Sequence of the first protein:
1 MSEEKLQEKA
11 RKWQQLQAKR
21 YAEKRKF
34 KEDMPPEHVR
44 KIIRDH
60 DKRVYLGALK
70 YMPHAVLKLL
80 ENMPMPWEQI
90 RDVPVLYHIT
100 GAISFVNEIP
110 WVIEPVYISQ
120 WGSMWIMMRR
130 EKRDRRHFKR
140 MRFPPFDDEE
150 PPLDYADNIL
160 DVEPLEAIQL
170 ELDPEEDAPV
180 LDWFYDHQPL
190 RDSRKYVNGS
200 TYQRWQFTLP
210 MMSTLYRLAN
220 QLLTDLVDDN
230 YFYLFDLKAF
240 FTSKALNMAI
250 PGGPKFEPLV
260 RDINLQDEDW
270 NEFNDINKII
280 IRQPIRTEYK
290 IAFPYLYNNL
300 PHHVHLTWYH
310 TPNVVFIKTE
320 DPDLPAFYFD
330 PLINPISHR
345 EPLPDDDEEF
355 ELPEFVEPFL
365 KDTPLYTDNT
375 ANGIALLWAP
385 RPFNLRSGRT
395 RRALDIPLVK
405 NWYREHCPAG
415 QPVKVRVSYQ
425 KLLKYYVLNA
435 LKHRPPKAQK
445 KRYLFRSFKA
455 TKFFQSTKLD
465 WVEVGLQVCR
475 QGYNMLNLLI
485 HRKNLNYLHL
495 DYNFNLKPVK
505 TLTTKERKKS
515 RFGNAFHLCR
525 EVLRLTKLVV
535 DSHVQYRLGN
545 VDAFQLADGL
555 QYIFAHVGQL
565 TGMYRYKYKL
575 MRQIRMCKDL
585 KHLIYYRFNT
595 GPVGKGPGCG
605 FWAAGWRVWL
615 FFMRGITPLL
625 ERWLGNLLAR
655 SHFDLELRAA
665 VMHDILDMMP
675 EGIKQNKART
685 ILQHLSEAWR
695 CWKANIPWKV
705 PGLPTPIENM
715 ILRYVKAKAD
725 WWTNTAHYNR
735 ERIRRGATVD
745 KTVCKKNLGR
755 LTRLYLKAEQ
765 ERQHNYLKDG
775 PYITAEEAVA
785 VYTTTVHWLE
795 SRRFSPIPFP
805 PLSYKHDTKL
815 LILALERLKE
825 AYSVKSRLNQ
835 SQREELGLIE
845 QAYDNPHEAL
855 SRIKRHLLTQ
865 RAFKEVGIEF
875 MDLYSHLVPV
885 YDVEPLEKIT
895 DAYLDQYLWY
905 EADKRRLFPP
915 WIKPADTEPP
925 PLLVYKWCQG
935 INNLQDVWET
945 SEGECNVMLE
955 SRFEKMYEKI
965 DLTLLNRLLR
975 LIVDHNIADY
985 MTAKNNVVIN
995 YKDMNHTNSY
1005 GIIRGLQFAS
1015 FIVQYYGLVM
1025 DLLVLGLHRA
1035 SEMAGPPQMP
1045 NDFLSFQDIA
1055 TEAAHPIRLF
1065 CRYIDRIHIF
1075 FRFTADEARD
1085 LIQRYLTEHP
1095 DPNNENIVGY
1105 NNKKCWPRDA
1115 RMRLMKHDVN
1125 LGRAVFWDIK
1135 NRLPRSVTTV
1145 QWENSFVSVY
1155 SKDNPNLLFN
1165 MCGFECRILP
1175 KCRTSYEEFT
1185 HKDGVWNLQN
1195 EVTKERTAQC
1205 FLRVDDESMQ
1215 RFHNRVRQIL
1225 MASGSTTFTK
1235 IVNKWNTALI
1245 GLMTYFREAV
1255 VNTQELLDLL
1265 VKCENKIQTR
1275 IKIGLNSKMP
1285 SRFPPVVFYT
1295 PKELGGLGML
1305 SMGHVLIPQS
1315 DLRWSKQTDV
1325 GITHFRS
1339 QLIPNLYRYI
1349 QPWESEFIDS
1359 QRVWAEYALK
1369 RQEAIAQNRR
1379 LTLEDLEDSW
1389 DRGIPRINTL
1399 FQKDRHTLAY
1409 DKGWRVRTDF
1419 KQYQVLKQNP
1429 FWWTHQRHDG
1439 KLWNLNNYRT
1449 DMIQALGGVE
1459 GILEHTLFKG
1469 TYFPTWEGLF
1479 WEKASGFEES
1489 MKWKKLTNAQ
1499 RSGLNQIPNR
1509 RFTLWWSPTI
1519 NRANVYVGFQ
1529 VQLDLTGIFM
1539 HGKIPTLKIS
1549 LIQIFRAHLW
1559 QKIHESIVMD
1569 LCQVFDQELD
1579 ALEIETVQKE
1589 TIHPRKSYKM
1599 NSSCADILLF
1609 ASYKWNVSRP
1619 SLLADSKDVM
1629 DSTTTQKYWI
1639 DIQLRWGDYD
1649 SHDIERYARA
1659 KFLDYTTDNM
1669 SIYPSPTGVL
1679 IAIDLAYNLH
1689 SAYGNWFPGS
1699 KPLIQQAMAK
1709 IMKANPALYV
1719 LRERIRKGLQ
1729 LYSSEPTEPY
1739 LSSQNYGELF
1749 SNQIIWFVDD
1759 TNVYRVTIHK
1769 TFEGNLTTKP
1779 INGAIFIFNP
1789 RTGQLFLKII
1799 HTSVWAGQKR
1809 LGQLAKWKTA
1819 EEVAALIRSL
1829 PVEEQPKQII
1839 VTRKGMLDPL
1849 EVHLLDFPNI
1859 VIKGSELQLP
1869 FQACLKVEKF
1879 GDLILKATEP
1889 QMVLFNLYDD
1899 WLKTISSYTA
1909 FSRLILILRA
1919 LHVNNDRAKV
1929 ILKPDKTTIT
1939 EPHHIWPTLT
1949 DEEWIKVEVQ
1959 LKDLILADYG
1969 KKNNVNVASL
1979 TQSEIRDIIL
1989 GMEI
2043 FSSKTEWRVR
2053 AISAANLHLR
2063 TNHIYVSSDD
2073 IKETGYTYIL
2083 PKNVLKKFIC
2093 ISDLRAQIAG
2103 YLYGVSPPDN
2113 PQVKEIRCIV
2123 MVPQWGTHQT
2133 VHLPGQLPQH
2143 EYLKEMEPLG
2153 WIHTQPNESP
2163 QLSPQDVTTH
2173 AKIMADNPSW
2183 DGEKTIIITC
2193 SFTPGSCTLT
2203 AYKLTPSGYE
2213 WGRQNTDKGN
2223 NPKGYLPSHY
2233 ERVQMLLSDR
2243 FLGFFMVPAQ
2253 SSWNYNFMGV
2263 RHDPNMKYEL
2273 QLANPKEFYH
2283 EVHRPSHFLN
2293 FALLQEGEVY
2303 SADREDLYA

Residue-level contacts at the interface:
Residue D133 in the first protein is in contact with residue D354 in the second protein (closest heavy-atom distance 3.3 Å).
Residue M575 in the first protein is in contact with residue V273 in the second protein (closest heavy-atom distance 3.4 Å).
Residue R285 in the first protein is in contact with residue Y286 in the second protein (closest heavy-atom distance 3.3 Å).
Residue Q220 in the first protein contacts residue G306 in the second protein (closest heavy-atom distance 2.5 Å).
Residue T223 in the first protein interacts with residue L298 in the second protein (closest heavy-atom distance 3.4 Å).
Residue R579 in the first protein interacts with residue V273 in the second protein (closest heavy-atom distance 3.2 Å).
Residue D583 in the first protein interacts with residue W276 in the second protein (closest heavy-atom distance 2.9 Å).
Residue P250 in the first protein interacts with residue T282 in the second protein (closest heavy-atom distance 3.2 Å).
Residue R591 in the first protein is in contact with residue G306 in the second protein (closest heavy-atom distance 3.0 Å).
Residue T594 in the first protein interacts with residue D308 in the second protein (closest heavy-atom distance 3.0 Å).
Residue N2179 in the first protein contacts residue R195 in the second protein (closest heavy-atom distance 3.4 Å).
Residue T223 in the first protein contacts residue F303 in the second protein (closest heavy-atom distance 2.9 Å).
Residue W124 in the first protein is in contact with residue G306 in the second protein (closest heavy-atom distance 2.8 Å).
Residue R129 in the first protein is in contact with residue Q350 in the second protein (closest heavy-atom distance 3.1 Å).
Residue K582 in the first protein contacts residue E275 in the second protein (closest heavy-atom distance 2.7 Å).
Residue P250 in the first protein contacts residue D285 in the second protein (closest heavy-atom distance 3.3 Å).
Residue Y2211 in the first protein interacts with residue R195 in the second protein (closest heavy-atom distance 2.8 Å).
Residue K289 in the first protein interacts with residue R253 in the second protein (closest heavy-atom distance 3.2 Å).
Residue K582 in the first protein is in contact with residue F274 in the second protein (closest heavy-atom distance 3.4 Å).
Residue R134 in the first protein contacts residue E375 in the second protein (closest heavy-atom distance 2.8 Å).
Residue Q424 in the first protein contacts residue T282 in the second protein (closest heavy-atom distance 3.1 Å).
Residue D2183 in the first protein is in contact with residue E191 in the second protein (closest heavy-atom distance 3.3 Å).
Residue D329 in the first protein contacts residue R301 in the second protein (closest heavy-atom distance 2.8 Å).
Residue K138 in the first protein interacts with residue E375 in the second protein (closest heavy-atom distance 2.5 Å).
Residue R132 in the first protein is in contact with residue Q350 in the second protein (closest heavy-atom distance 3.4 Å).
Residue L264 in the first protein interacts with residue E252 in the second protein (closest heavy-atom distance 3.3 Å).
Residue P250 in the first protein interacts with residue S283 in the second protein (closest heavy-atom distance 2.8 Å).
Residue R420 in the first protein is in contact with residue D281 in the second protein (closest heavy-atom distance 3.1 Å).
Residue Q424 in the first protein contacts residue D281 in the second protein (closest heavy-atom distance 2.9 Å).
Residue Y327 in the first protein is in contact with residue E332 in the second protein (closest heavy-atom distance 3.1 Å).
Residue E130 in the first protein interacts with residue R368 in the second protein (closest heavy-atom distance 2.6 Å).
Residue L264 in the first protein contacts residue L255 in the second protein (closest heavy-atom distance 3.2 Å).
Residue R285 in the first protein interacts with residue D285 in the second protein (closest heavy-atom distance 2.8 Å).
Residue F137 in the first protein contacts residue E375 in the second protein (closest heavy-atom distance 3.2 Å).
Residue I249 in the first protein contacts residue T282 in the second protein (closest heavy-atom distance 3.3 Å).
Residue R129 in the first protein contacts residue D354 in the second protein (closest heavy-atom distance 2.5 Å).
Residue R591 in the first protein interacts with residue A305 in the second protein (closest heavy-atom distance 2.6 Å).
Residue N333 in the first protein contacts residue R327 in the second protein (closest heavy-atom distance 2.5 Å).
Residue I316 in the first protein is in contact with residue R301 in the second protein (closest heavy-atom distance 3.1 Å).
Residue L264 in the first protein contacts residue R253 in the second protein (closest heavy-atom distance 3.3 Å).
Residue D133 in the first protein interacts with residue R368 in the second protein (closest heavy-atom distance 2.5 Å).
Residue P330 in the first protein interacts with residue R327 in the second protein (closest heavy-atom distance 3.2 Å).
Residue K317 in the first protein contacts residue R301 in the second protein (closest heavy-atom distance 2.4 Å).
Residue D546 in the first protein is in contact with residue R371 in the second protein (closest heavy-atom distance 2.8 Å).
Residue K425 in the first protein contacts residue E280 in the second protein (closest heavy-atom distance 3.0 Å).
Residue L2206 in the first protein is in contact with residue F198 in the second protein (closest heavy-atom distance 3.4 Å).
Residue P2208 in the first protein interacts with residue G202 in the second protein (closest heavy-atom distance 3.3 Å).
Residue E287 in the first protein is in contact with residue Y290 in the second protein (closest heavy-atom distance 3.1 Å).
Residue P283 in the first protein is in contact with residue Y286 in the second protein (closest heavy-atom distance 3.3 Å).
Residue H136 in the first protein interacts with residue D376 in the second protein (closest heavy-atom distance 3.3 Å).
Residue Q220 in the first protein contacts residue A305 in the second protein (closest heavy-atom distance 3.4 Å).
Residue R1112 in the first protein is in contact with residue Y254 in the second protein (closest heavy-atom distance 2.9 Å).
Residue R128 in the first protein contacts residue D308 in the second protein (closest heavy-atom distance 2.6 Å).
Residue H136 in the first protein contacts residue E375 in the second protein (closest heavy-atom distance 2.9 Å).
Residue D224 in the first protein is in contact with residue F303 in the second protein (closest heavy-atom distance 3.1 Å).
Residue Q220 in the first protein is in contact with residue L309 in the second protein (closest heavy-atom distance 3.4 Å).
Residue V417 in the first protein interacts with residue D281 in the second protein (closest heavy-atom distance 3.4 Å).
Residue P2208 in the first protein interacts with residue F198 in the second protein (closest heavy-atom distance 3.4 Å).
Residue M2176 in the first protein contacts residue R195 in the second protein (closest heavy-atom distance 2.6 Å).
Residue W406 in the first protein contacts residue A305 in the second protein (closest heavy-atom distance 3.3 Å).

Sequence of the second protein:
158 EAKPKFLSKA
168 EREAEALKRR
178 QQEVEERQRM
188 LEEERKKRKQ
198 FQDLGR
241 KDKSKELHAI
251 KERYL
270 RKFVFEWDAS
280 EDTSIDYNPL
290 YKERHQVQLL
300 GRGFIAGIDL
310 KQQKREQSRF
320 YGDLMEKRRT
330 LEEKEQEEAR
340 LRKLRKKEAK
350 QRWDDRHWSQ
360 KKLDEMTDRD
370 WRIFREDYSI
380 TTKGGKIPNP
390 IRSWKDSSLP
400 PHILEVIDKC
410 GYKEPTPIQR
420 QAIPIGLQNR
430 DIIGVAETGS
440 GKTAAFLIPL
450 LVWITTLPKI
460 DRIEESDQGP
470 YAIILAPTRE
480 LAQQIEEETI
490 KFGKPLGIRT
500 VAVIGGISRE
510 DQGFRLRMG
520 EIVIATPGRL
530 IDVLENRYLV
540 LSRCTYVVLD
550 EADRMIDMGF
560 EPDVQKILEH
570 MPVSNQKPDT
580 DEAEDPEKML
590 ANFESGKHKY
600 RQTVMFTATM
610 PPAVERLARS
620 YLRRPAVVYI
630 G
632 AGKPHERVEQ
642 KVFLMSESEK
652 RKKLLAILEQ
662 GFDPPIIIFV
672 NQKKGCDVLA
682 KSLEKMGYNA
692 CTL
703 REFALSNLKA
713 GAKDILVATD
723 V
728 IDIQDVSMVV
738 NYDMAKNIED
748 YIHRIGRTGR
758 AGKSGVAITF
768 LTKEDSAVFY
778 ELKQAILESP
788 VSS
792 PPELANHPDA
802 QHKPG

These two protein chains interact to form a complex.